Contacts between the two chains:
Residue F670 in the second protein is in contact with residue Y253 in the first protein (closest heavy-atom distance 3.7 Å).
Residue G675 in the second protein interacts with residue E220 in the first protein (closest heavy-atom distance 4.2 Å).
Residue F670 in the second protein contacts residue E220 in the first protein (closest heavy-atom distance 3.9 Å).
Residue I668 in the second protein is in contact with residue F230 in the first protein (closest heavy-atom distance 3.7 Å).
Residue F670 in the second protein contacts residue Y224 in the first protein (closest heavy-atom distance 4.0 Å).
Residue G671 in the second protein interacts with residue Y224 in the first protein (closest heavy-atom distance 3.3 Å).
Residue F670 in the second protein interacts with residue W232 in the first protein (closest heavy-atom distance 3.5 Å).
Residue Q677 in the second protein interacts with residue V218 in the first protein (closest heavy-atom distance 3.8 Å).
Residue N450 in the second protein is in contact with residue G24 in the first protein (closest heavy-atom distance 2.4 Å).
Residue F670 in the second protein interacts with residue M279 in the first protein (closest heavy-atom distance 3.9 Å).
Residue G671 in the second protein contacts residue C222 in the first protein (closest heavy-atom distance 4.9 Å).
Residue F670 in the second protein interacts with residue M280 in the first protein (closest heavy-atom distance 3.6 Å).
Residue Q677 in the second protein contacts residue N217 in the first protein (closest heavy-atom distance 2.9 Å).
Residue F670 in the second protein is in contact with residue P221 in the first protein (closest heavy-atom distance 3.4 Å).
Residue F670 in the second protein interacts with residue F230 in the first protein (closest heavy-atom distance 4.8 Å).
Residue P669 in the second protein interacts with residue W232 in the first protein (closest heavy-atom distance 4.3 Å).
Residue H448 in the second protein is in contact with residue Q23 in the first protein (closest heavy-atom distance 4.8 Å).
Residue I668 in the second protein is in contact with residue Y224 in the first protein (closest heavy-atom distance 3.4 Å).
Residue F670 in the second protein interacts with residue C222 in the first protein (closest heavy-atom distance 3.3 Å).
Residue L658 in the second protein interacts with residue R227 in the first protein (closest heavy-atom distance 4.2 Å).
Residue P674 in the second protein contacts residue M280 in the first protein (closest heavy-atom distance 4.2 Å).
Residue V447 in the second protein interacts with residue Q23 in the first protein (closest heavy-atom distance 3.8 Å).
Residue V667 in the second protein interacts with residue F230 in the first protein (closest heavy-atom distance 3.6 Å).
Residue N450 in the second protein is in contact with residue R26 in the first protein (closest heavy-atom distance 4.1 Å).
Residue N450 in the second protein interacts with residue H25 in the first protein (closest heavy-atom distance 3.8 Å).
Residue N450 in the second protein interacts with residue Q23 in the first protein (closest heavy-atom distance 4.1 Å).
Residue S666 in the second protein contacts residue Y224 in the first protein (closest heavy-atom distance 4.7 Å).
Residue V667 in the second protein contacts residue T228 in the first protein (closest heavy-atom distance 4.0 Å).
Residue P669 in the second protein interacts with residue C222 in the first protein (closest heavy-atom distance 4.0 Å).
Residue V667 in the second protein is in contact with residue Y224 in the first protein (closest heavy-atom distance 3.8 Å).
Residue P674 in the second protein is in contact with residue E220 in the first protein (closest heavy-atom distance 3.2 Å).
Residue P669 in the second protein is in contact with residue M236 in the first protein (closest heavy-atom distance 4.0 Å).
Residue E676 in the second protein interacts with residue E220 in the first protein (closest heavy-atom distance 4.8 Å).
Residue V447 in the second protein contacts residue G24 in the first protein (closest heavy-atom distance 4.4 Å).
Residue H448 in the second protein is in contact with residue G24 in the first protein (closest heavy-atom distance 4.7 Å).
Residue G675 in the second protein is in contact with residue V218 in the first protein (closest heavy-atom distance 3.8 Å).
Residue P669 in the second protein is in contact with residue F230 in the first protein (closest heavy-atom distance 3.6 Å).

Sequence of the first protein:
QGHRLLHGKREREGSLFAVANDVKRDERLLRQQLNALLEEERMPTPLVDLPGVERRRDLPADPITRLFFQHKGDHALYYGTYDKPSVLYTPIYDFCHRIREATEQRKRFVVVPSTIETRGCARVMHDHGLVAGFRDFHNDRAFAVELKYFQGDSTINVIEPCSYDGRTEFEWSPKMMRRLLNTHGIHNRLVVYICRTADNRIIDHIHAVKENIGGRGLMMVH

These two protein chains interact to form a complex.

Sequence of the second protein:
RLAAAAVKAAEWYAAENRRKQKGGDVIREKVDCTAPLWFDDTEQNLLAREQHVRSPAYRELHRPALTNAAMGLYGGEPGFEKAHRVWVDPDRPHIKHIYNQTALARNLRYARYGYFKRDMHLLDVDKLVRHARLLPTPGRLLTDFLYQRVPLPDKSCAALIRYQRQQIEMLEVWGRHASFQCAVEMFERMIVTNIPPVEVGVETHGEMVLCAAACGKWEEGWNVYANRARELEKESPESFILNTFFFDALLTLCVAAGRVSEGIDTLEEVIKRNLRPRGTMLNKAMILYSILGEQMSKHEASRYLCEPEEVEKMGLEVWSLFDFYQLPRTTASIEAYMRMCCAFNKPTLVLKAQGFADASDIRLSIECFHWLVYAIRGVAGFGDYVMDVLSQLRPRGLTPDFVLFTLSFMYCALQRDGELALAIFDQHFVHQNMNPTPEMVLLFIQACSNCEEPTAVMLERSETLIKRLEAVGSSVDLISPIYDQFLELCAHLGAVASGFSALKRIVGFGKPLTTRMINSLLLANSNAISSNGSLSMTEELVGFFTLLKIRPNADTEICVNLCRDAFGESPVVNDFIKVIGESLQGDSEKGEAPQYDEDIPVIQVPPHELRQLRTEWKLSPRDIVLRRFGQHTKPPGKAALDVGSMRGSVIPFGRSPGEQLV